These two protein chains interact to form a complex.

Sequence of the second protein:
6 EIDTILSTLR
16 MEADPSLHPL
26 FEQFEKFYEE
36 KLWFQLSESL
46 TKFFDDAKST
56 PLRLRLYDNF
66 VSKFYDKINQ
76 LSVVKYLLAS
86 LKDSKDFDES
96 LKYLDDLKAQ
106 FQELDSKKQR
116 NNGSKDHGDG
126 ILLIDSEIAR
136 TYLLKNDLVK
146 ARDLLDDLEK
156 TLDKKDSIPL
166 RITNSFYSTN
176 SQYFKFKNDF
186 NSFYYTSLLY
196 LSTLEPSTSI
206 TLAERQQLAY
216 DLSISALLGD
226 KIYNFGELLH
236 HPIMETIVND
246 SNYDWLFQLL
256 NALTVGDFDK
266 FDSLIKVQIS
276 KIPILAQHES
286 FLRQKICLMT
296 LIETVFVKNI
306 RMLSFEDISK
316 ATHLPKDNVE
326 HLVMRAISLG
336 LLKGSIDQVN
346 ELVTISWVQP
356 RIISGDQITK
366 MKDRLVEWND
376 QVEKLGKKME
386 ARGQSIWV

Sequence of the first protein:
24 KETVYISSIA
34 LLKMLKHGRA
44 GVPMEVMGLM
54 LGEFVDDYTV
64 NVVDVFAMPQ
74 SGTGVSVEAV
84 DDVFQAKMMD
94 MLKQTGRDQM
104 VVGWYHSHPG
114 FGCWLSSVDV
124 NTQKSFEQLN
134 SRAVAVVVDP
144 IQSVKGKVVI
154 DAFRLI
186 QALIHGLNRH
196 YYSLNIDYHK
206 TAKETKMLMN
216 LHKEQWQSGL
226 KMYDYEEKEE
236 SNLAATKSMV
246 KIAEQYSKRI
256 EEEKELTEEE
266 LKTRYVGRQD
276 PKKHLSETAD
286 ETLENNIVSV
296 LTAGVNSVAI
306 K

Residue-level contacts at the interface:
Residue L380 in the second protein interacts with residue V300 in the first protein (closest heavy-atom distance 4.2 Å).
Residue L380 in the second protein contacts residue V303 in the first protein (closest heavy-atom distance 3.7 Å).
Residue V377 in the second protein interacts with residue A304 in the first protein (closest heavy-atom distance 4.3 Å).
Residue Q376 in the second protein is in contact with residue V303 in the first protein (closest heavy-atom distance 4.8 Å).
Residue M384 in the second protein is in contact with residue L296 in the first protein (closest heavy-atom distance 4.4 Å).
Residue W373 in the second protein interacts with residue K306 in the first protein (closest heavy-atom distance 3.4 Å).
Residue M384 in the second protein interacts with residue V300 in the first protein (closest heavy-atom distance 4.2 Å).
Residue L380 in the second protein interacts with residue A304 in the first protein (closest heavy-atom distance 3.9 Å).
Residue W373 in the second protein contacts residue I305 in the first protein (closest heavy-atom distance 3.4 Å).
Residue W373 in the second protein contacts residue A304 in the first protein (closest heavy-atom distance 2.3 Å).